Sequence of the first protein:
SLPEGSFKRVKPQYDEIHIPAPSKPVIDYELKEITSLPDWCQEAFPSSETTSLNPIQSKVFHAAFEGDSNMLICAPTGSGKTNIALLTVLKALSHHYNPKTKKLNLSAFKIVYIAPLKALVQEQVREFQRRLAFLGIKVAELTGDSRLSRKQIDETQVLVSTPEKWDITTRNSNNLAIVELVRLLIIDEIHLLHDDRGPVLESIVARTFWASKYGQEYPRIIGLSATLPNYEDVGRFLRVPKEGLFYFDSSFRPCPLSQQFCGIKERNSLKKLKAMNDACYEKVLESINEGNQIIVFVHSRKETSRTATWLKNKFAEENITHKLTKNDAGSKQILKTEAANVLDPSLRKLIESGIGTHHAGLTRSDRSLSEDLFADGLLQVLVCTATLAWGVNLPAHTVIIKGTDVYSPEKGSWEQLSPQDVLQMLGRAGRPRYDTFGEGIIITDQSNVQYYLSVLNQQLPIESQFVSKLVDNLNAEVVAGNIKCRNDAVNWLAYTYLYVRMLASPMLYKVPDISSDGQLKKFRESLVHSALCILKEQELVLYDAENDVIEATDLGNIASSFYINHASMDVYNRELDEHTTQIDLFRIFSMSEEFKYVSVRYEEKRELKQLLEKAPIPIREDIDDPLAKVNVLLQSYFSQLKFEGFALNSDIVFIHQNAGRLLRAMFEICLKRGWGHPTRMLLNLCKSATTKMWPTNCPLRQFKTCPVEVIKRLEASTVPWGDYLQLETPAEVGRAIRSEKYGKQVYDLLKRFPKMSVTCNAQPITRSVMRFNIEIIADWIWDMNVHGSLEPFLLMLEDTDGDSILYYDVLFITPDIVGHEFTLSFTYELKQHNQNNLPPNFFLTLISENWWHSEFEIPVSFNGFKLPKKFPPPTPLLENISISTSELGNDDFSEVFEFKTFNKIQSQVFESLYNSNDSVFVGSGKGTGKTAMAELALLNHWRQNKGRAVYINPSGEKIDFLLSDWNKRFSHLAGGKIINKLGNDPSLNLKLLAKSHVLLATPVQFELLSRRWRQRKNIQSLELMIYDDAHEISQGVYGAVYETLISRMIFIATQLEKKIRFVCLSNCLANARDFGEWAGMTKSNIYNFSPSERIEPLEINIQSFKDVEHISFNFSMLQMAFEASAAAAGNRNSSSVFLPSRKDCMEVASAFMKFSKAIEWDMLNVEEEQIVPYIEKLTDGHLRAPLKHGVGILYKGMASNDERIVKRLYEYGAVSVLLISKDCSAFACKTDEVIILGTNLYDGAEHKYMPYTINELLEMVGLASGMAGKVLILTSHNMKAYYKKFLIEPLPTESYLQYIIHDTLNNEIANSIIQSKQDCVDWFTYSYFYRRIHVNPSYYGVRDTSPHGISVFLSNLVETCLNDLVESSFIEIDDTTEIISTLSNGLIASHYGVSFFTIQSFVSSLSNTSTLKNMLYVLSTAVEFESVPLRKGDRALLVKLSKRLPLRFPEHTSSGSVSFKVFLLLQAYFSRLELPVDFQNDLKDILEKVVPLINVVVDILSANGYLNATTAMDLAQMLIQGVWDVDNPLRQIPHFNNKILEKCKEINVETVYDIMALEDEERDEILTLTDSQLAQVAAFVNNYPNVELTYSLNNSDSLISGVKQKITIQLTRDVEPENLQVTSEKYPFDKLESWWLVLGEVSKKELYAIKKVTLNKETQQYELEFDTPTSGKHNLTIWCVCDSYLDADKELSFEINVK

Sequence of the second protein:
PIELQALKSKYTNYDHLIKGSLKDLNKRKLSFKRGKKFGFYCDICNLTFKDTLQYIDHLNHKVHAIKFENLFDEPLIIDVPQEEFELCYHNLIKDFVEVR

Interface contacts:
Residue F1089 in the first protein contacts residue L62 in the second protein (closest heavy-atom distance 4.9 Å).
Residue E1090 in the first protein contacts residue L62 in the second protein (closest heavy-atom distance 3.2 Å).
Residue Q1056 in the first protein is in contact with residue K61 in the second protein (closest heavy-atom distance 4.8 Å).
Residue G1091 in the first protein is in contact with residue L62 in the second protein (closest heavy-atom distance 4.8 Å).

This data describes a binding interaction between two proteins.